Interface contacts:
Residue K71 in the second protein is in contact with residue L56 in the first protein (closest heavy-atom distance 4.5 Å).
Residue K68 in the second protein is in contact with residue M67 in the first protein (closest heavy-atom distance 4.5 Å).
Residue V75 in the second protein interacts with residue V65 in the first protein (closest heavy-atom distance 4.6 Å).
Residue V65 in the second protein is in contact with residue M67 in the first protein (closest heavy-atom distance 4.6 Å).
Residue Q64 in the second protein contacts residue V75 in the first protein (closest heavy-atom distance 3.3 Å).
Residue S61 in the second protein interacts with residue L36 in the first protein (closest heavy-atom distance 3.6 Å).
Residue M67 in the second protein is in contact with residue K68 in the first protein (closest heavy-atom distance 3.6 Å).
Residue V76 in the second protein is in contact with residue I62 in the first protein (closest heavy-atom distance 4.7 Å).
Residue E70 in the second protein is in contact with residue K68 in the first protein (closest heavy-atom distance 3.6 Å).
Residue I62 in the second protein is in contact with residue V76 in the first protein (closest heavy-atom distance 4.1 Å).
Residue K68 in the second protein interacts with residue E66 in the first protein (closest heavy-atom distance 3.7 Å).
Residue V65 in the second protein is in contact with residue V75 in the first protein (closest heavy-atom distance 4.0 Å).
Residue V65 in the second protein contacts residue L43 in the first protein (closest heavy-atom distance 4.5 Å).
Residue S61 in the second protein contacts residue S39 in the first protein (closest heavy-atom distance 3.2 Å).
Residue V59 in the second protein is in contact with residue T42 in the first protein (closest heavy-atom distance 3.7 Å).
Residue K71 in the second protein is in contact with residue E66 in the first protein (closest heavy-atom distance 3.7 Å).
Residue L36 in the second protein contacts residue S61 in the first protein (closest heavy-atom distance 4.4 Å).
Residue L46 in the second protein is in contact with residue V59 in the first protein (closest heavy-atom distance 3.7 Å).
Residue V77 in the second protein is in contact with residue A63 in the first protein (closest heavy-atom distance 3.8 Å).
Residue M67 in the second protein interacts with residue E70 in the first protein (closest heavy-atom distance 3.5 Å).
Residue V59 in the second protein interacts with residue S39 in the first protein (closest heavy-atom distance 3.4 Å).
Residue V76 in the second protein interacts with residue A63 in the first protein (closest heavy-atom distance 3.3 Å).
Residue S39 in the second protein interacts with residue V59 in the first protein (closest heavy-atom distance 4.6 Å).
Residue L56 in the second protein is in contact with residue V76 in the first protein (closest heavy-atom distance 4.0 Å).
Residue V59 in the second protein interacts with residue L46 in the first protein (closest heavy-atom distance 4.0 Å).
Residue E66 in the second protein interacts with residue V69 in the first protein (closest heavy-atom distance 4.6 Å).
Residue V77 in the second protein interacts with residue I62 in the first protein (closest heavy-atom distance 4.0 Å).
Residue K71 in the second protein contacts residue V65 in the first protein (closest heavy-atom distance 3.7 Å).
Residue E66 in the second protein contacts residue E70 in the first protein (closest heavy-atom distance 3.0 Å).
Residue G60 in the second protein interacts with residue S39 in the first protein (closest heavy-atom distance 4.2 Å).
Residue V59 in the second protein is in contact with residue L43 in the first protein (closest heavy-atom distance 3.8 Å).
Residue V65 in the second protein contacts residue L46 in the first protein (closest heavy-atom distance 3.8 Å).
Residue V75 in the second protein contacts residue Q64 in the first protein (closest heavy-atom distance 3.3 Å).
Residue T42 in the second protein contacts residue V59 in the first protein (closest heavy-atom distance 3.7 Å).
Residue V75 in the second protein contacts residue A63 in the first protein (closest heavy-atom distance 4.1 Å).
Residue Q64 in the second protein contacts residue V76 in the first protein (closest heavy-atom distance 3.4 Å).
Residue E70 in the second protein is in contact with residue E66 in the first protein (closest heavy-atom distance 2.9 Å).
Residue L46 in the second protein interacts with residue V65 in the first protein (closest heavy-atom distance 4.1 Å).
Residue I62 in the second protein is in contact with residue V77 in the first protein (closest heavy-atom distance 3.8 Å).
Residue K71 in the second protein interacts with residue Q64 in the first protein (closest heavy-atom distance 3.9 Å).
Residue M67 in the second protein interacts with residue V57 in the first protein (closest heavy-atom distance 3.8 Å).
Residue E66 in the second protein interacts with residue K71 in the first protein (closest heavy-atom distance 3.7 Å).
Residue E66 in the second protein is in contact with residue M67 in the first protein (closest heavy-atom distance 3.6 Å).
Residue L43 in the second protein is in contact with residue V59 in the first protein (closest heavy-atom distance 3.8 Å).
Residue K68 in the second protein is in contact with residue E70 in the first protein (closest heavy-atom distance 4.3 Å).
Residue I62 in the second protein is in contact with residue S78 in the first protein (closest heavy-atom distance 3.3 Å).
Residue E66 in the second protein is in contact with residue K68 in the first protein (closest heavy-atom distance 3.4 Å).
Residue A63 in the second protein contacts residue V75 in the first protein (closest heavy-atom distance 3.8 Å).
Residue M67 in the second protein contacts residue E66 in the first protein (closest heavy-atom distance 3.3 Å).
Residue V76 in the second protein is in contact with residue L56 in the first protein (closest heavy-atom distance 4.5 Å).
Residue A63 in the second protein interacts with residue L43 in the first protein (closest heavy-atom distance 4.3 Å).
Residue V76 in the second protein is in contact with residue Q64 in the first protein (closest heavy-atom distance 3.2 Å).
Residue M67 in the second protein interacts with residue M67 in the first protein (closest heavy-atom distance 3.6 Å).
Residue A63 in the second protein contacts residue V76 in the first protein (closest heavy-atom distance 3.2 Å).
Residue M67 in the second protein interacts with residue V65 in the first protein (closest heavy-atom distance 4.2 Å).
Residue S78 in the second protein is in contact with residue I62 in the first protein (closest heavy-atom distance 3.3 Å).
Residue E70 in the second protein interacts with residue M67 in the first protein (closest heavy-atom distance 2.9 Å).
Residue S39 in the second protein is in contact with residue S61 in the first protein (closest heavy-atom distance 3.3 Å).
Residue K68 in the second protein interacts with residue K68 in the first protein (closest heavy-atom distance 3.6 Å).
Residue A63 in the second protein contacts residue V77 in the first protein (closest heavy-atom distance 4.1 Å).

Sequence of the first protein:
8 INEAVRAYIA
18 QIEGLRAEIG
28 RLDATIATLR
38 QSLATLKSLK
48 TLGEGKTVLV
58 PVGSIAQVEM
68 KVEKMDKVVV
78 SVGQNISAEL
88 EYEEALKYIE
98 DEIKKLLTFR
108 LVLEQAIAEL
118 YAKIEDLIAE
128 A

Sequence of the second protein:
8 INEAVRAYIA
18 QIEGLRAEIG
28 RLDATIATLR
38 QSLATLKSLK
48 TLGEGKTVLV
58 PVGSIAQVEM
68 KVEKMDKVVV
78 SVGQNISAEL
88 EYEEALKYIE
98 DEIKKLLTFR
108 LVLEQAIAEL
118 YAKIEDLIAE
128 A

These two protein chains interact to form a complex.